Sequence of protein 2:
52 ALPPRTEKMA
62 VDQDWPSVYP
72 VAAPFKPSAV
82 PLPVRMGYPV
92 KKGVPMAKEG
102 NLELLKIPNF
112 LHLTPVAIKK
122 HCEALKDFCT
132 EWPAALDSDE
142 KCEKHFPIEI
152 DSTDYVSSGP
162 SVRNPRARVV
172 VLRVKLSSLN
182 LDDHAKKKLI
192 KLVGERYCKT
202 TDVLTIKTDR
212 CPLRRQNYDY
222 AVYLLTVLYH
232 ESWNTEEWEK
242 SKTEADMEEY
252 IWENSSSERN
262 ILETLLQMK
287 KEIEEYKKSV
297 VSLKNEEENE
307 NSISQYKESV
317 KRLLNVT

Sequence of protein 1:
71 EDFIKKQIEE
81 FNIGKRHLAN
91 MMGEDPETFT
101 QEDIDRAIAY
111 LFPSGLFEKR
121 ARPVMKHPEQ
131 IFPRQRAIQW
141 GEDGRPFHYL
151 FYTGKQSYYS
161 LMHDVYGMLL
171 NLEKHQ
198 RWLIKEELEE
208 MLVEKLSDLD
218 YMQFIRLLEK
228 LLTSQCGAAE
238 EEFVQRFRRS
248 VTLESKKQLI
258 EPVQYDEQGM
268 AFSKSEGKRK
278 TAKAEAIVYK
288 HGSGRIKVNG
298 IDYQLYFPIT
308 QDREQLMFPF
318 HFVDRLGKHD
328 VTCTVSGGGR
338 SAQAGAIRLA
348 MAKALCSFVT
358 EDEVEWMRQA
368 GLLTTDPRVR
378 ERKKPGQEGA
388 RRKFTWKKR

Interface contacts:
Residue P113 in protein 1 is in contact with residue P109 in protein 2 (closest heavy-atom distance 3.9 Å).
Residue L111 in protein 1 interacts with residue F111 in protein 2 (closest heavy-atom distance 3.3 Å).
Residue A121 in protein 1 interacts with residue Y89 in protein 2 (closest heavy-atom distance 3.9 Å).
Residue L88 in protein 1 contacts residue L83 in protein 2 (closest heavy-atom distance 3.6 Å).
Residue P123 in protein 1 contacts residue V85 in protein 2 (closest heavy-atom distance 3.9 Å).
Residue R120 in protein 1 contacts residue Y89 in protein 2 (closest heavy-atom distance 3.7 Å).
Residue S114 in protein 1 contacts residue I108 in protein 2 (closest heavy-atom distance 4.1 Å).
Residue I131 in protein 1 is in contact with residue V95 in protein 2 (closest heavy-atom distance 3.7 Å).
Residue G93 in protein 1 contacts residue V117 in protein 2 (closest heavy-atom distance 4.1 Å).
Residue M92 in protein 1 is in contact with residue V117 in protein 2 (closest heavy-atom distance 4.1 Å).
Residue F81 in protein 1 interacts with residue P84 in protein 2 (closest heavy-atom distance 4.0 Å).
Residue Y110 in protein 1 is in contact with residue I119 in protein 2 (closest heavy-atom distance 3.5 Å).
Residue P113 in protein 1 contacts residue I108 in protein 2 (closest heavy-atom distance 3.5 Å).
Residue P113 in protein 1 interacts with residue F111 in protein 2 (closest heavy-atom distance 3.7 Å).
Residue M91 in protein 1 interacts with residue P82 in protein 2 (closest heavy-atom distance 3.6 Å).
Residue N90 in protein 1 contacts residue D63 in protein 2 (closest heavy-atom distance 3.0 Å).
Residue F112 in protein 1 interacts with residue N110 in protein 2 (closest heavy-atom distance 3.5 Å).
Residue V124 in protein 1 contacts residue V85 in protein 2 (closest heavy-atom distance 3.9 Å).
Residue M125 in protein 1 interacts with residue V85 in protein 2 (closest heavy-atom distance 4.0 Å).
Residue G84 in protein 1 contacts residue P84 in protein 2 (closest heavy-atom distance 3.7 Å).
Residue H87 in protein 1 is in contact with residue P82 in protein 2 (closest heavy-atom distance 3.7 Å).
Residue S114 in protein 1 is in contact with residue M87 in protein 2 (closest heavy-atom distance 3.9 Å).
Residue A121 in protein 1 contacts residue M87 in protein 2 (closest heavy-atom distance 3.2 Å).
Residue R120 in protein 1 contacts residue P90 in protein 2 (closest heavy-atom distance 3.4 Å).
Residue M91 in protein 1 contacts residue V117 in protein 2 (closest heavy-atom distance 3.8 Å).
Residue F112 in protein 1 interacts with residue L83 in protein 2 (closest heavy-atom distance 4.0 Å).
Residue M91 in protein 1 contacts residue T115 in protein 2 (closest heavy-atom distance 4.0 Å).
Residue M125 in protein 1 contacts residue L83 in protein 2 (closest heavy-atom distance 4.1 Å).
Residue R86 in protein 1 contacts residue V62 in protein 2 (closest heavy-atom distance 4.0 Å).
Residue H87 in protein 1 contacts residue A61 in protein 2 (closest heavy-atom distance 3.3 Å).
Residue E118 in protein 1 is in contact with residue Y89 in protein 2 (closest heavy-atom distance 3.2 Å).
Residue E97 in protein 1 contacts residue V62 in protein 2 (closest heavy-atom distance 3.7 Å).
Residue M125 in protein 1 interacts with residue P84 in protein 2 (closest heavy-atom distance 3.4 Å).
Residue P123 in protein 1 interacts with residue I108 in protein 2 (closest heavy-atom distance 4.2 Å).
Residue F132 in protein 1 contacts residue V95 in protein 2 (closest heavy-atom distance 3.6 Å).
Residue L111 in protein 1 contacts residue N110 in protein 2 (closest heavy-atom distance 3.2 Å).
Residue N90 in protein 1 contacts residue V62 in protein 2 (closest heavy-atom distance 3.8 Å).
Residue V124 in protein 1 interacts with residue R86 in protein 2 (closest heavy-atom distance 2.9 Å).
Residue P133 in protein 1 interacts with residue G94 in protein 2 (closest heavy-atom distance 4.1 Å).
Residue Y110 in protein 1 is in contact with residue F111 in protein 2 (closest heavy-atom distance 3.3 Å).
Residue L111 in protein 1 interacts with residue L112 in protein 2 (closest heavy-atom distance 3.5 Å).
Residue L116 in protein 1 contacts residue E104 in protein 2 (closest heavy-atom distance 3.4 Å).
Residue R122 in protein 1 contacts residue M87 in protein 2 (closest heavy-atom distance 3.5 Å).
Residue Y110 in protein 1 contacts residue L114 in protein 2 (closest heavy-atom distance 2.7 Å).
Residue F132 in protein 1 is in contact with residue R86 in protein 2 (closest heavy-atom distance 4.2 Å).
Residue G84 in protein 1 interacts with residue L83 in protein 2 (closest heavy-atom distance 3.0 Å).
Residue G93 in protein 1 is in contact with residue P116 in protein 2 (closest heavy-atom distance 4.1 Å).
Residue F112 in protein 1 contacts residue L112 in protein 2 (closest heavy-atom distance 3.5 Å).
Residue M92 in protein 1 is in contact with residue P116 in protein 2 (closest heavy-atom distance 3.9 Å).
Residue M91 in protein 1 is in contact with residue W66 in protein 2 (closest heavy-atom distance 3.6 Å).
Residue P123 in protein 1 is in contact with residue M87 in protein 2 (closest heavy-atom distance 3.2 Å).
Residue P123 in protein 1 contacts residue R86 in protein 2 (closest heavy-atom distance 4.0 Å).
Residue F112 in protein 1 contacts residue F76 in protein 2 (closest heavy-atom distance 3.5 Å).
Residue H87 in protein 1 contacts residue M60 in protein 2 (closest heavy-atom distance 3.8 Å).
Residue H87 in protein 1 interacts with residue Q64 in protein 2 (closest heavy-atom distance 4.0 Å).
Residue R120 in protein 1 interacts with residue G88 in protein 2 (closest heavy-atom distance 3.2 Å).
Residue F112 in protein 1 is in contact with residue V85 in protein 2 (closest heavy-atom distance 3.5 Å).
Residue Q77 in protein 1 interacts with residue R86 in protein 2 (closest heavy-atom distance 3.5 Å).
Residue A121 in protein 1 interacts with residue G88 in protein 2 (closest heavy-atom distance 3.9 Å).
Residue F112 in protein 1 contacts residue I108 in protein 2 (closest heavy-atom distance 3.9 Å).

The following describes two proteins that form a bound complex.